This data describes a binding interaction between two proteins.

Sequence of chain B:
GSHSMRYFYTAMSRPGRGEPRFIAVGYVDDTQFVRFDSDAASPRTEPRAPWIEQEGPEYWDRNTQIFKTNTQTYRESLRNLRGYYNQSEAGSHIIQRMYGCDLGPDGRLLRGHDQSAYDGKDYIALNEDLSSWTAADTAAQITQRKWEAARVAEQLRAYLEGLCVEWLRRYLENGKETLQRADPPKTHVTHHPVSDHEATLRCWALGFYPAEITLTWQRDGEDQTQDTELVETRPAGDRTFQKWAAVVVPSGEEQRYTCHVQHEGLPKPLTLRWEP

Contacts between the two chains:
Residue L156 in chain B interacts with residue V5 in chain A (closest heavy-atom distance 3.9 Å).
Residue Y59 in chain B interacts with residue N1 in chain A (closest heavy-atom distance 3.5 Å).
Residue F67 in chain B interacts with residue P2 in chain A (closest heavy-atom distance 3.6 Å).
Residue T69 in chain B contacts residue I6 in chain A (closest heavy-atom distance 3.7 Å).
Residue W147 in chain B interacts with residue Q8 in chain A (closest heavy-atom distance 3.0 Å).
Residue R97 in chain B interacts with residue Y9 in chain A (closest heavy-atom distance 3.2 Å).
Residue N80 in chain B interacts with residue Q8 in chain A (closest heavy-atom distance 3.1 Å).
Residue Y99 in chain B is in contact with residue P2 in chain A (closest heavy-atom distance 3.2 Å).
Residue S116 in chain B contacts residue Y9 in chain A (closest heavy-atom distance 2.7 Å).
Residue Y99 in chain B is in contact with residue D3 in chain A (closest heavy-atom distance 3.1 Å).
Residue Q155 in chain B is in contact with residue V5 in chain A (closest heavy-atom distance 3.8 Å).
Residue T143 in chain B is in contact with residue Y9 in chain A (closest heavy-atom distance 2.6 Å).
Residue N70 in chain B contacts residue I6 in chain A (closest heavy-atom distance 3.5 Å).
Residue T73 in chain B is in contact with residue Y7 in chain A (closest heavy-atom distance 3.5 Å).
Residue M5 in chain B contacts residue N1 in chain A (closest heavy-atom distance 3.8 Å).
Residue Y159 in chain B is in contact with residue V5 in chain A (closest heavy-atom distance 5.0 Å).
Residue I66 in chain B interacts with residue D3 in chain A (closest heavy-atom distance 3.6 Å).
Residue Y7 in chain B interacts with residue N1 in chain A (closest heavy-atom distance 3.0 Å).
Residue S77 in chain B is in contact with residue Y7 in chain A (closest heavy-atom distance 4.5 Å).
Residue Y84 in chain B is in contact with residue Y9 in chain A (closest heavy-atom distance 2.8 Å).
Residue I142 in chain B is in contact with residue Y9 in chain A (closest heavy-atom distance 4.9 Å).
Residue R97 in chain B is in contact with residue V5 in chain A (closest heavy-atom distance 4.8 Å).
Residue L81 in chain B is in contact with residue Y9 in chain A (closest heavy-atom distance 3.6 Å).
Residue W147 in chain B is in contact with residue Y9 in chain A (closest heavy-atom distance 3.8 Å).
Residue Y123 in chain B is in contact with residue Y9 in chain A (closest heavy-atom distance 3.8 Å).
Residue Y7 in chain B interacts with residue P2 in chain A (closest heavy-atom distance 3.4 Å).
Residue I95 in chain B is in contact with residue Y9 in chain A (closest heavy-atom distance 4.0 Å).
Residue T73 in chain B is in contact with residue Q8 in chain A (closest heavy-atom distance 3.7 Å).
Residue K146 in chain B interacts with residue Y9 in chain A (closest heavy-atom distance 2.7 Å).
Residue W147 in chain B contacts residue Y7 in chain A (closest heavy-atom distance 3.8 Å).
Residue Y159 in chain B contacts residue N1 in chain A (closest heavy-atom distance 2.6 Å).
Residue I66 in chain B is in contact with residue I6 in chain A (closest heavy-atom distance 3.5 Å).
Residue Q155 in chain B is in contact with residue Y7 in chain A (closest heavy-atom distance 2.9 Å).
Residue L156 in chain B is in contact with residue D3 in chain A (closest heavy-atom distance 3.5 Å).
Residue D114 in chain B contacts residue D3 in chain A (closest heavy-atom distance 4.5 Å).
Residue R97 in chain B contacts residue Y7 in chain A (closest heavy-atom distance 5.0 Å).
Residue Y9 in chain B is in contact with residue D3 in chain A (closest heavy-atom distance 4.6 Å).
Residue W167 in chain B contacts residue N1 in chain A (closest heavy-atom distance 3.5 Å).
Residue N63 in chain B is in contact with residue P2 in chain A (closest heavy-atom distance 3.1 Å).
Residue F33 in chain B interacts with residue N1 in chain A (closest heavy-atom distance 4.8 Å).
Residue S77 in chain B interacts with residue Q8 in chain A (closest heavy-atom distance 3.5 Å).
Residue V152 in chain B interacts with residue V5 in chain A (closest heavy-atom distance 3.9 Å).
Residue E76 in chain B contacts residue Q8 in chain A (closest heavy-atom distance 3.8 Å).
Residue N80 in chain B is in contact with residue Y9 in chain A (closest heavy-atom distance 2.8 Å).
Residue N70 in chain B is in contact with residue D3 in chain A (closest heavy-atom distance 5.0 Å).
Residue S77 in chain B interacts with residue Y9 in chain A (closest heavy-atom distance 2.9 Å).
Residue T73 in chain B is in contact with residue I6 in chain A (closest heavy-atom distance 3.4 Å).
Residue Y74 in chain B contacts residue Y9 in chain A (closest heavy-atom distance 3.4 Å).
Residue I124 in chain B interacts with residue Y9 in chain A (closest heavy-atom distance 4.5 Å).
Residue I66 in chain B interacts with residue I4 in chain A (closest heavy-atom distance 3.9 Å).
Residue V152 in chain B is in contact with residue Y7 in chain A (closest heavy-atom distance 3.8 Å).
Residue Y9 in chain B is in contact with residue P2 in chain A (closest heavy-atom distance 3.8 Å).
Residue K146 in chain B is in contact with residue Q8 in chain A (closest heavy-atom distance 4.4 Å).
Residue Y159 in chain B contacts residue P2 in chain A (closest heavy-atom distance 3.9 Å).
Residue Y159 in chain B is in contact with residue D3 in chain A (closest heavy-atom distance 3.4 Å).
Residue I66 in chain B is in contact with residue P2 in chain A (closest heavy-atom distance 3.9 Å).
Residue Y171 in chain B interacts with residue N1 in chain A (closest heavy-atom distance 2.9 Å).
Residue A150 in chain B contacts residue Y7 in chain A (closest heavy-atom distance 3.5 Å).
Residue Q96 in chain B interacts with residue Y9 in chain A (closest heavy-atom distance 4.6 Å).
Residue N63 in chain B is in contact with residue N1 in chain A (closest heavy-atom distance 2.9 Å).

Sequence of chain A:
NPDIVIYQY